Sequence of the second protein:
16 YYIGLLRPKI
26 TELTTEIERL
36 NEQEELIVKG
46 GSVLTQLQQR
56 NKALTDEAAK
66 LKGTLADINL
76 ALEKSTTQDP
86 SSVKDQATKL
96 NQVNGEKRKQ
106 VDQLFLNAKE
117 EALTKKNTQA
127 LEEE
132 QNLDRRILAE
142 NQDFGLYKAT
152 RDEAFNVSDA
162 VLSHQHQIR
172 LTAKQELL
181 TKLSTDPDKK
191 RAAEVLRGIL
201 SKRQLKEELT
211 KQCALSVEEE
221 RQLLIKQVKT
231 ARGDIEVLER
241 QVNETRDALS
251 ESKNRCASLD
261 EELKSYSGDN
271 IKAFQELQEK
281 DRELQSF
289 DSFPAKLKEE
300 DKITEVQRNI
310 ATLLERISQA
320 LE

Sequence of the first protein:
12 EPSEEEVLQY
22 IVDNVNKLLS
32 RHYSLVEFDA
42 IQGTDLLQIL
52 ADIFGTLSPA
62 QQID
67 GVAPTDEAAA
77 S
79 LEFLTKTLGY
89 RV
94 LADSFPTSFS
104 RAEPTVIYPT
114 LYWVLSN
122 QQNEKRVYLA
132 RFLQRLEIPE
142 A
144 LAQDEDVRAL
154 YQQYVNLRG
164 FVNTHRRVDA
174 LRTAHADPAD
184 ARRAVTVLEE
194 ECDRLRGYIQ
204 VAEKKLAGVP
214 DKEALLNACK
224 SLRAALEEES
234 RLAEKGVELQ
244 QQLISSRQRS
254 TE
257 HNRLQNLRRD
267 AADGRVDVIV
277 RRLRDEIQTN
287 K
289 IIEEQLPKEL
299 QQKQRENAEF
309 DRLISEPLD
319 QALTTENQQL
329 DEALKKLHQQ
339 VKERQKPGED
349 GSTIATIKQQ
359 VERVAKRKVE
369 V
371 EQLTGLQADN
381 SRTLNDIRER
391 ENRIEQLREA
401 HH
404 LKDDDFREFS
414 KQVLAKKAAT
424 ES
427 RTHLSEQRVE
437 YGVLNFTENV

Interface contacts:
Residue Q338 in the first protein interacts with residue C213 in the second protein (closest heavy-atom distance 3.2 Å).
Residue R252 in the first protein is in contact with residue D160 in the second protein (closest heavy-atom distance 3.0 Å).
Residue S248 in the first protein is in contact with residue R170 in the second protein (closest heavy-atom distance 3.0 Å).
Residue G270 in the first protein interacts with residue Q143 in the second protein (closest heavy-atom distance 2.8 Å).
Residue A267 in the first protein contacts residue R137 in the second protein (closest heavy-atom distance 3.3 Å).
Residue S253 in the first protein is in contact with residue N123 in the second protein (closest heavy-atom distance 3.2 Å).
Residue S253 in the first protein is in contact with residue T120 in the second protein (closest heavy-atom distance 2.5 Å).
Residue E241 in the first protein contacts residue K175 in the second protein (closest heavy-atom distance 3.2 Å).
Residue L191 in the first protein is in contact with residue N56 in the second protein (closest heavy-atom distance 3.0 Å).
Residue R265 in the first protein contacts residue D247 in the second protein (closest heavy-atom distance 2.9 Å).
Residue R265 in the first protein contacts residue A248 in the second protein (closest heavy-atom distance 3.2 Å).
Residue N380 in the first protein is in contact with residue S252 in the second protein (closest heavy-atom distance 2.8 Å).
Residue Y129 in the first protein interacts with residue E31 in the second protein (closest heavy-atom distance 2.9 Å).
Residue Q433 in the first protein contacts residue I302 in the second protein (closest heavy-atom distance 3.2 Å).
Residue Q372 in the first protein contacts residue V242 in the second protein (closest heavy-atom distance 3.2 Å).
Residue D281 in the first protein interacts with residue R240 in the second protein (closest heavy-atom distance 2.8 Å).
Residue L260 in the first protein is in contact with residue L127 in the second protein (closest heavy-atom distance 3.3 Å).
Residue R226 in the first protein interacts with residue D72 in the second protein (closest heavy-atom distance 3.0 Å).
Residue F133 in the first protein contacts residue E31 in the second protein (closest heavy-atom distance 3.3 Å).
Residue L218 in the first protein contacts residue A76 in the second protein (closest heavy-atom distance 3.3 Å).
Residue H401 in the first protein is in contact with residue I271 in the second protein (closest heavy-atom distance 3.3 Å).
Residue L376 in the first protein contacts residue T245 in the second protein (closest heavy-atom distance 3.2 Å).
Residue A228 in the first protein interacts with residue N99 in the second protein (closest heavy-atom distance 3.1 Å).
Residue L376 in the first protein interacts with residue R246 in the second protein (closest heavy-atom distance 3.3 Å).
Residue R342 in the first protein interacts with residue L215 in the second protein (closest heavy-atom distance 2.2 Å).
Residue S249 in the first protein contacts residue E117 in the second protein (closest heavy-atom distance 3.2 Å).
Residue R388 in the first protein interacts with residue N123 in the second protein (closest heavy-atom distance 3.3 Å).
Residue R342 in the first protein contacts residue E220 in the second protein (closest heavy-atom distance 3.2 Å).
Residue N305 in the first protein contacts residue Q176 in the second protein (closest heavy-atom distance 2.9 Å).
Residue E282 in the first protein contacts residue Q241 in the second protein (closest heavy-atom distance 3.1 Å).
Residue R199 in the first protein is in contact with residue E62 in the second protein (closest heavy-atom distance 2.8 Å).
Residue Q284 in the first protein contacts residue V237 in the second protein (closest heavy-atom distance 3.3 Å).
Residue Y437 in the first protein contacts residue I302 in the second protein (closest heavy-atom distance 3.3 Å).
Residue K366 in the first protein contacts residue D234 in the second protein (closest heavy-atom distance 2.9 Å).
Residue S248 in the first protein contacts residue H167 in the second protein (closest heavy-atom distance 2.5 Å).
Residue I202 in the first protein is in contact with residue L66 in the second protein (closest heavy-atom distance 3.2 Å).
Residue V272 in the first protein is in contact with residue Q143 in the second protein (closest heavy-atom distance 2.9 Å).
Residue E231 in the first protein contacts residue R103 in the second protein (closest heavy-atom distance 3.2 Å).
Residue R365 in the first protein interacts with residue E239 in the second protein (closest heavy-atom distance 3.2 Å).
Residue D329 in the first protein interacts with residue K202 in the second protein (closest heavy-atom distance 3.0 Å).
Residue I275 in the first protein interacts with residue Y148 in the second protein (closest heavy-atom distance 3.2 Å).
Residue N305 in the first protein is in contact with residue L172 in the second protein (closest heavy-atom distance 3.1 Å).
Residue K223 in the first protein is in contact with residue D72 in the second protein (closest heavy-atom distance 3.3 Å).
Residue K419 in the first protein contacts residue D281 in the second protein (closest heavy-atom distance 2.7 Å).
Residue E444 in the first protein interacts with residue L312 in the second protein (closest heavy-atom distance 3.2 Å).
Residue Q261 in the first protein interacts with residue A248 in the second protein (closest heavy-atom distance 3.0 Å).
Residue R265 in the first protein interacts with residue E251 in the second protein (closest heavy-atom distance 3.1 Å).
Residue R259 in the first protein contacts residue D160 in the second protein (closest heavy-atom distance 3.2 Å).
Residue L440 in the first protein is in contact with residue Q306 in the second protein (closest heavy-atom distance 3.2 Å).
Residue K419 in the first protein interacts with residue Q285 in the second protein (closest heavy-atom distance 3.3 Å).
Residue I387 in the first protein interacts with residue S252 in the second protein (closest heavy-atom distance 3.2 Å).
Residue L335 in the first protein interacts with residue T210 in the second protein (closest heavy-atom distance 3.1 Å).
Residue C222 in the first protein contacts residue L75 in the second protein (closest heavy-atom distance 3.3 Å).
Residue L440 in the first protein contacts residue I309 in the second protein (closest heavy-atom distance 3.1 Å).
Residue R265 in the first protein is in contact with residue E244 in the second protein (closest heavy-atom distance 3.1 Å).
Residue Q261 in the first protein interacts with residue S252 in the second protein (closest heavy-atom distance 2.5 Å).
Residue R342 in the first protein interacts with residue C213 in the second protein (closest heavy-atom distance 3.1 Å).
Residue K296 in the first protein contacts residue E208 in the second protein (closest heavy-atom distance 2.9 Å).
Residue S249 in the first protein contacts residue T120 in the second protein (closest heavy-atom distance 2.8 Å).
Residue E255 in the first protein is in contact with residue S159 in the second protein (closest heavy-atom distance 2.9 Å).

This data describes a binding interaction between two proteins.